Interface contacts:
Residue N80 in chain B contacts residue T8 in chain A (closest heavy-atom distance 3.5 Å).
Residue M5 in chain B is in contact with residue K1 in chain A (closest heavy-atom distance 3.9 Å).
Residue Y84 in chain B contacts residue M9 in chain A (closest heavy-atom distance 2.4 Å).
Residue E63 in chain B interacts with residue K1 in chain A (closest heavy-atom distance 3.2 Å).
Residue Y59 in chain B interacts with residue K1 in chain A (closest heavy-atom distance 3.7 Å).
Residue F116 in chain B is in contact with residue N5 in chain A (closest heavy-atom distance 4.1 Å).
Residue I124 in chain B is in contact with residue M9 in chain A (closest heavy-atom distance 3.9 Å).
Residue E63 in chain B interacts with residue A2 in chain A (closest heavy-atom distance 2.9 Å).
Residue Q70 in chain B is in contact with residue N5 in chain A (closest heavy-atom distance 2.7 Å).
Residue Y7 in chain B contacts residue K1 in chain A (closest heavy-atom distance 3.2 Å).
Residue V76 in chain B contacts residue T8 in chain A (closest heavy-atom distance 3.8 Å).
Residue W73 in chain B contacts residue M9 in chain A (closest heavy-atom distance 3.8 Å).
Residue W73 in chain B is in contact with residue N5 in chain A (closest heavy-atom distance 3.3 Å).
Residue H155 in chain B interacts with residue F6 in chain A (closest heavy-atom distance 3.3 Å).
Residue Y171 in chain B contacts residue K1 in chain A (closest heavy-atom distance 2.6 Å).
Residue E163 in chain B interacts with residue A2 in chain A (closest heavy-atom distance 4.7 Å).
Residue W147 in chain B is in contact with residue T8 in chain A (closest heavy-atom distance 2.7 Å).
Residue S77 in chain B interacts with residue T8 in chain A (closest heavy-atom distance 3.5 Å).
Residue Y7 in chain B is in contact with residue P3 in chain A (closest heavy-atom distance 4.0 Å).
Residue Q70 in chain B contacts residue P3 in chain A (closest heavy-atom distance 3.9 Å).
Residue K66 in chain B is in contact with residue Y4 in chain A (closest heavy-atom distance 4.0 Å).
Residue Y123 in chain B contacts residue M9 in chain A (closest heavy-atom distance 3.5 Å).
Residue W147 in chain B interacts with residue M9 in chain A (closest heavy-atom distance 3.6 Å).
Residue K66 in chain B contacts residue P3 in chain A (closest heavy-atom distance 4.0 Å).
Residue E163 in chain B is in contact with residue K1 in chain A (closest heavy-atom distance 3.6 Å).
Residue E9 in chain B interacts with residue P3 in chain A (closest heavy-atom distance 3.9 Å).
Residue Y45 in chain B interacts with residue A2 in chain A (closest heavy-atom distance 3.6 Å).
Residue Y159 in chain B contacts residue P3 in chain A (closest heavy-atom distance 3.4 Å).
Residue Q70 in chain B is in contact with residue Y4 in chain A (closest heavy-atom distance 3.2 Å).
Residue Y156 in chain B interacts with residue N5 in chain A (closest heavy-atom distance 3.1 Å).
Residue W73 in chain B interacts with residue F6 in chain A (closest heavy-atom distance 2.8 Å).
Residue W73 in chain B interacts with residue A7 in chain A (closest heavy-atom distance 3.3 Å).
Residue T143 in chain B contacts residue M9 in chain A (closest heavy-atom distance 2.9 Å).
Residue Y7 in chain B interacts with residue A2 in chain A (closest heavy-atom distance 3.4 Å).
Residue L81 in chain B is in contact with residue M9 in chain A (closest heavy-atom distance 4.2 Å).
Residue A152 in chain B interacts with residue A7 in chain A (closest heavy-atom distance 4.3 Å).
Residue F116 in chain B contacts residue M9 in chain A (closest heavy-atom distance 3.4 Å).
Residue F74 in chain B contacts residue N5 in chain A (closest heavy-atom distance 4.4 Å).
Residue Q97 in chain B is in contact with residue N5 in chain A (closest heavy-atom distance 2.5 Å).
Residue Y156 in chain B is in contact with residue Y4 in chain A (closest heavy-atom distance 4.1 Å).
Residue S150 in chain B is in contact with residue A7 in chain A (closest heavy-atom distance 3.2 Å).
Residue K146 in chain B contacts residue M9 in chain A (closest heavy-atom distance 3.4 Å).
Residue N80 in chain B interacts with residue M9 in chain A (closest heavy-atom distance 2.5 Å).
Residue Y156 in chain B contacts residue A7 in chain A (closest heavy-atom distance 4.2 Å).
Residue K66 in chain B is in contact with residue A2 in chain A (closest heavy-atom distance 3.1 Å).
Residue W167 in chain B is in contact with residue K1 in chain A (closest heavy-atom distance 3.2 Å).
Residue R62 in chain B interacts with residue K1 in chain A (closest heavy-atom distance 3.3 Å).
Residue Y156 in chain B interacts with residue F6 in chain A (closest heavy-atom distance 3.1 Å).
Residue K66 in chain B interacts with residue K1 in chain A (closest heavy-atom distance 4.0 Å).
Residue L95 in chain B interacts with residue M9 in chain A (closest heavy-atom distance 3.8 Å).
Residue S77 in chain B interacts with residue M9 in chain A (closest heavy-atom distance 3.2 Å).
Residue A152 in chain B contacts residue F6 in chain A (closest heavy-atom distance 4.4 Å).
Residue W147 in chain B interacts with residue A7 in chain A (closest heavy-atom distance 3.2 Å).
Residue K146 in chain B contacts residue T8 in chain A (closest heavy-atom distance 3.3 Å).
Residue Y159 in chain B contacts residue A2 in chain A (closest heavy-atom distance 3.5 Å).
Residue E163 in chain B contacts residue Y4 in chain A (closest heavy-atom distance 4.9 Å).
Residue Y159 in chain B contacts residue K1 in chain A (closest heavy-atom distance 3.0 Å).
Residue Q97 in chain B contacts residue P3 in chain A (closest heavy-atom distance 4.6 Å).
Residue S99 in chain B contacts residue P3 in chain A (closest heavy-atom distance 3.4 Å).
Residue W73 in chain B is in contact with residue T8 in chain A (closest heavy-atom distance 3.4 Å).

These two protein chains interact to form a complex.

Sequence of chain B:
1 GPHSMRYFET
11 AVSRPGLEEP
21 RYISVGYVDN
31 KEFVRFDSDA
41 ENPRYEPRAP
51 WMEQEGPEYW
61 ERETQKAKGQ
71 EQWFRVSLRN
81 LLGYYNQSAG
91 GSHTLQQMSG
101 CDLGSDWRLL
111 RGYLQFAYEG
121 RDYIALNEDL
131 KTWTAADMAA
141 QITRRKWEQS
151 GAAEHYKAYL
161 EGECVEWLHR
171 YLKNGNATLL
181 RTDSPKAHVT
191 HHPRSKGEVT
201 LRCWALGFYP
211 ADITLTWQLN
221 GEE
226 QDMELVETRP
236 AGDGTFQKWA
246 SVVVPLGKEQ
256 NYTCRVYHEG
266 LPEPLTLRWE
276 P

Sequence of chain A:
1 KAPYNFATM